The following describes two proteins that form a bound complex.

Sequence of the first protein:
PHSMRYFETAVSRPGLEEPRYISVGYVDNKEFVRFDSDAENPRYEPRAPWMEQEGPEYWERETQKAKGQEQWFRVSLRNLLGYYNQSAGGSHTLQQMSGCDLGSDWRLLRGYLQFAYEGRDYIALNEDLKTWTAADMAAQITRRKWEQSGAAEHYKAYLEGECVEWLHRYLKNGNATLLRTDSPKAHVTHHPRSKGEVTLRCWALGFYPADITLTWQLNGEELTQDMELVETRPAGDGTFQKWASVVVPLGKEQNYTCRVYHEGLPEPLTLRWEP

Contacts between the two chains:
Residue Y8 in the first protein interacts with residue F1 in the second protein (closest heavy-atom distance 2.4 Å).
Residue Y8 in the first protein interacts with residue Q2 in the second protein (closest heavy-atom distance 3.5 Å).
Residue E64 in the first protein is in contact with residue F1 in the second protein (closest heavy-atom distance 3.3 Å).
Residue W74 in the first protein is in contact with residue Q7 in the second protein (closest heavy-atom distance 3.6 Å).
Residue R63 in the first protein contacts residue F1 in the second protein (closest heavy-atom distance 4.4 Å).
Residue H156 in the first protein is in contact with residue N5 in the second protein (closest heavy-atom distance 3.7 Å).
Residue N81 in the first protein is in contact with residue F8 in the second protein (closest heavy-atom distance 4.0 Å).
Residue Q71 in the first protein interacts with residue P3 in the second protein (closest heavy-atom distance 3.4 Å).
Residue Q71 in the first protein contacts residue Q4 in the second protein (closest heavy-atom distance 3.5 Å).
Residue W74 in the first protein is in contact with residue G6 in the second protein (closest heavy-atom distance 2.9 Å).
Residue W148 in the first protein interacts with residue F8 in the second protein (closest heavy-atom distance 2.7 Å).
Residue Y23 in the first protein is in contact with residue Q2 in the second protein (closest heavy-atom distance 3.2 Å).
Residue S78 in the first protein interacts with residue F8 in the second protein (closest heavy-atom distance 3.5 Å).
Residue E64 in the first protein interacts with residue Q2 in the second protein (closest heavy-atom distance 2.8 Å).
Residue E10 in the first protein interacts with residue P3 in the second protein (closest heavy-atom distance 4.2 Å).
Residue Y160 in the first protein contacts residue F1 in the second protein (closest heavy-atom distance 2.9 Å).
Residue N81 in the first protein interacts with residue I9 in the second protein (closest heavy-atom distance 3.0 Å).
Residue H156 in the first protein is in contact with residue Q4 in the second protein (closest heavy-atom distance 2.8 Å).
Residue Y160 in the first protein is in contact with residue P3 in the second protein (closest heavy-atom distance 3.3 Å).
Residue K67 in the first protein interacts with residue F1 in the second protein (closest heavy-atom distance 3.2 Å).
Residue W74 in the first protein interacts with residue I9 in the second protein (closest heavy-atom distance 3.5 Å).
Residue Y85 in the first protein interacts with residue I9 in the second protein (closest heavy-atom distance 2.5 Å).
Residue Y157 in the first protein contacts residue N5 in the second protein (closest heavy-atom distance 3.6 Å).
Residue A153 in the first protein interacts with residue Q7 in the second protein (closest heavy-atom distance 4.7 Å).
Residue Y160 in the first protein contacts residue Q2 in the second protein (closest heavy-atom distance 4.6 Å).
Residue L82 in the first protein interacts with residue I9 in the second protein (closest heavy-atom distance 3.1 Å).
Residue S100 in the first protein is in contact with residue P3 in the second protein (closest heavy-atom distance 3.5 Å).
Residue K67 in the first protein contacts residue Q4 in the second protein (closest heavy-atom distance 3.6 Å).
Residue V77 in the first protein interacts with residue F8 in the second protein (closest heavy-atom distance 3.6 Å).
Residue Y157 in the first protein interacts with residue G6 in the second protein (closest heavy-atom distance 2.8 Å).
Residue W74 in the first protein interacts with residue F8 in the second protein (closest heavy-atom distance 3.5 Å).
Residue E10 in the first protein interacts with residue Q2 in the second protein (closest heavy-atom distance 3.2 Å).
Residue F75 in the first protein is in contact with residue N5 in the second protein (closest heavy-atom distance 3.7 Å).
Residue F117 in the first protein contacts residue N5 in the second protein (closest heavy-atom distance 4.1 Å).
Residue T144 in the first protein interacts with residue I9 in the second protein (closest heavy-atom distance 2.7 Å).
Residue Y157 in the first protein contacts residue Q4 in the second protein (closest heavy-atom distance 4.7 Å).
Residue Q71 in the first protein contacts residue N5 in the second protein (closest heavy-atom distance 2.7 Å).
Residue K147 in the first protein interacts with residue I9 in the second protein (closest heavy-atom distance 3.0 Å).
Residue E164 in the first protein interacts with residue F1 in the second protein (closest heavy-atom distance 3.7 Å).
Residue W74 in the first protein contacts residue N5 in the second protein (closest heavy-atom distance 3.4 Å).
Residue K147 in the first protein contacts residue Q7 in the second protein (closest heavy-atom distance 3.5 Å).
Residue W168 in the first protein contacts residue F1 in the second protein (closest heavy-atom distance 3.3 Å).
Residue Y172 in the first protein is in contact with residue F1 in the second protein (closest heavy-atom distance 2.6 Å).
Residue W148 in the first protein is in contact with residue Q7 in the second protein (closest heavy-atom distance 3.1 Å).
Residue Q71 in the first protein is in contact with residue Q2 in the second protein (closest heavy-atom distance 3.8 Å).
Residue M6 in the first protein contacts residue F1 in the second protein (closest heavy-atom distance 4.2 Å).
Residue K67 in the first protein is in contact with residue Q2 in the second protein (closest heavy-atom distance 2.9 Å).
Residue K147 in the first protein interacts with residue F8 in the second protein (closest heavy-atom distance 3.5 Å).
Residue H156 in the first protein contacts residue G6 in the second protein (closest heavy-atom distance 3.5 Å).
Residue S25 in the first protein is in contact with residue Q2 in the second protein (closest heavy-atom distance 2.6 Å).
Residue Y60 in the first protein interacts with residue F1 in the second protein (closest heavy-atom distance 4.3 Å).
Residue S151 in the first protein interacts with residue Q7 in the second protein (closest heavy-atom distance 2.5 Å).
Residue F34 in the first protein is in contact with residue F1 in the second protein (closest heavy-atom distance 4.6 Å).
Residue S78 in the first protein interacts with residue I9 in the second protein (closest heavy-atom distance 3.3 Å).
Residue Y8 in the first protein interacts with residue P3 in the second protein (closest heavy-atom distance 4.0 Å).
Residue Y124 in the first protein contacts residue I9 in the second protein (closest heavy-atom distance 3.3 Å).
Residue W148 in the first protein interacts with residue I9 in the second protein (closest heavy-atom distance 3.8 Å).
Residue Y46 in the first protein contacts residue Q2 in the second protein (closest heavy-atom distance 3.0 Å).
Residue Y157 in the first protein interacts with residue Q7 in the second protein (closest heavy-atom distance 4.6 Å).
Residue Q98 in the first protein contacts residue N5 in the second protein (closest heavy-atom distance 2.7 Å).

Sequence of the second protein:
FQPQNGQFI